Residue-level contacts at the interface:
Residue M85 in chain B contacts residue L14 in chain A (closest heavy-atom distance 3.8 Å).
Residue C81 in chain B contacts residue V7 in chain A (closest heavy-atom distance 3.6 Å).
Residue N61 in chain B is in contact with residue K13 in chain A (closest heavy-atom distance 3.7 Å).
Residue C81 in chain B interacts with residue K11 in chain A (closest heavy-atom distance 3.6 Å).
Residue N61 in chain B is in contact with residue L14 in chain A (closest heavy-atom distance 4.1 Å).
Residue Q73 in chain B contacts residue E6 in chain A (closest heavy-atom distance 2.9 Å).
Residue M84 in chain B is in contact with residue V7 in chain A (closest heavy-atom distance 3.5 Å).
Residue N61 in chain B is in contact with residue L10 in chain A (closest heavy-atom distance 3.4 Å).
Residue K57 in chain B interacts with residue K13 in chain A (closest heavy-atom distance 3.1 Å).
Residue F78 in chain B interacts with residue L14 in chain A (closest heavy-atom distance 4.3 Å).
Residue V77 in chain B interacts with residue L10 in chain A (closest heavy-atom distance 3.8 Å).
Residue C81 in chain B contacts residue L14 in chain A (closest heavy-atom distance 3.7 Å).
Residue V77 in chain B contacts residue M3 in chain A (closest heavy-atom distance 4.1 Å).
Residue L62 in chain B contacts residue L14 in chain A (closest heavy-atom distance 4.4 Å).
Residue V77 in chain B contacts residue E6 in chain A (closest heavy-atom distance 3.6 Å).
Residue L58 in chain B contacts residue L14 in chain A (closest heavy-atom distance 3.7 Å).
Residue Q73 in chain B is in contact with residue M3 in chain A (closest heavy-atom distance 3.6 Å).
Residue S80 in chain B interacts with residue V7 in chain A (closest heavy-atom distance 4.0 Å).
Residue M84 in chain B is in contact with residue K11 in chain A (closest heavy-atom distance 3.6 Å).
Residue L62 in chain B is in contact with residue L10 in chain A (closest heavy-atom distance 4.1 Å).
Residue F78 in chain B interacts with residue L10 in chain A (closest heavy-atom distance 3.6 Å).
Residue C76 in chain B is in contact with residue M3 in chain A (closest heavy-atom distance 4.6 Å).
Residue C81 in chain B contacts residue L10 in chain A (closest heavy-atom distance 3.8 Å).
Residue V77 in chain B interacts with residue V7 in chain A (closest heavy-atom distance 3.9 Å).

The following describes two proteins that form a bound complex.

Sequence of chain A:
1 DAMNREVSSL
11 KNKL

Sequence of chain B:
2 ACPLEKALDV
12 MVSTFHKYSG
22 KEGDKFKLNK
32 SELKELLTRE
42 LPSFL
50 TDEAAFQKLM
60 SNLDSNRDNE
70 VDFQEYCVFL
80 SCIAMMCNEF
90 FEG